Interface contacts:
Residue K143 in protein 1 contacts residue L9 in protein 2 (closest heavy-atom distance 3.2 Å).
Residue Y111 in protein 1 interacts with residue Y3 in protein 2 (closest heavy-atom distance 4.5 Å).
Residue I72 in protein 1 interacts with residue T8 in protein 2 (closest heavy-atom distance 3.4 Å).
Residue Q62 in protein 1 contacts residue Y1 in protein 2 (closest heavy-atom distance 3.5 Å).
Residue L153 in protein 1 is in contact with residue Y3 in protein 2 (closest heavy-atom distance 3.8 Å).
Residue Y43 in protein 1 is in contact with residue P2 in protein 2 (closest heavy-atom distance 3.6 Å).
Residue Y149 in protein 1 is in contact with residue Y3 in protein 2 (closest heavy-atom distance 4.6 Å).
Residue W144 in protein 1 is in contact with residue L9 in protein 2 (closest heavy-atom distance 4.0 Å).
Residue Y111 in protein 1 contacts residue G5 in protein 2 (closest heavy-atom distance 3.2 Å).
Residue R9 in protein 1 is in contact with residue G5 in protein 2 (closest heavy-atom distance 3.5 Å).
Residue Y168 in protein 1 interacts with residue Y1 in protein 2 (closest heavy-atom distance 2.8 Å).
Residue Y111 in protein 1 interacts with residue P6 in protein 2 (closest heavy-atom distance 3.7 Å).
Residue N69 in protein 1 is in contact with residue Y3 in protein 2 (closest heavy-atom distance 3.6 Å).
Residue I79 in protein 1 interacts with residue T8 in protein 2 (closest heavy-atom distance 3.7 Å).
Residue Y7 in protein 1 interacts with residue Y1 in protein 2 (closest heavy-atom distance 2.8 Å).
Residue W144 in protein 1 interacts with residue T8 in protein 2 (closest heavy-atom distance 3.0 Å).
Residue I65 in protein 1 contacts residue L4 in protein 2 (closest heavy-atom distance 3.8 Å).
Residue W144 in protein 1 is in contact with residue N7 in protein 2 (closest heavy-atom distance 3.4 Å).
Residue Y156 in protein 1 is in contact with residue Y3 in protein 2 (closest heavy-atom distance 3.5 Å).
Residue N76 in protein 1 interacts with residue L9 in protein 2 (closest heavy-atom distance 3.5 Å).
Residue L80 in protein 1 interacts with residue L9 in protein 2 (closest heavy-atom distance 3.8 Å).
Residue T140 in protein 1 contacts residue L9 in protein 2 (closest heavy-atom distance 3.0 Å).
Residue Y7 in protein 1 contacts residue P2 in protein 2 (closest heavy-atom distance 3.8 Å).
Residue N76 in protein 1 contacts residue T8 in protein 2 (closest heavy-atom distance 3.4 Å).
Residue Q64 in protein 1 interacts with residue L4 in protein 2 (closest heavy-atom distance 4.8 Å).
Residue E75 in protein 1 contacts residue T8 in protein 2 (closest heavy-atom distance 3.7 Å).
Residue Y97 in protein 1 contacts residue P2 in protein 2 (closest heavy-atom distance 3.6 Å).
Residue I65 in protein 1 contacts residue Y3 in protein 2 (closest heavy-atom distance 4.0 Å).
Residue Y156 in protein 1 interacts with residue Y1 in protein 2 (closest heavy-atom distance 2.6 Å).
Residue D24 in protein 1 contacts residue P2 in protein 2 (closest heavy-atom distance 5.0 Å).
Residue Y156 in protein 1 interacts with residue P2 in protein 2 (closest heavy-atom distance 3.8 Å).
Residue N69 in protein 1 contacts residue L4 in protein 2 (closest heavy-atom distance 3.4 Å).
Residue Y149 in protein 1 interacts with residue P6 in protein 2 (closest heavy-atom distance 3.8 Å).
Residue Y97 in protein 1 is in contact with residue Y3 in protein 2 (closest heavy-atom distance 3.6 Å).
Residue N69 in protein 1 is in contact with residue G5 in protein 2 (closest heavy-atom distance 3.5 Å).
Residue N76 in protein 1 interacts with residue N7 in protein 2 (closest heavy-atom distance 4.9 Å).
Residue W95 in protein 1 contacts residue L9 in protein 2 (closest heavy-atom distance 3.7 Å).
Residue R83 in protein 1 contacts residue L9 in protein 2 (closest heavy-atom distance 2.7 Å).
Residue L5 in protein 1 contacts residue Y1 in protein 2 (closest heavy-atom distance 4.3 Å).
Residue G61 in protein 1 is in contact with residue Y1 in protein 2 (closest heavy-atom distance 3.2 Å).
Residue P139 in protein 1 contacts residue L9 in protein 2 (closest heavy-atom distance 4.9 Å).
Residue G68 in protein 1 interacts with residue L4 in protein 2 (closest heavy-atom distance 4.0 Å).
Residue I72 in protein 1 interacts with residue L4 in protein 2 (closest heavy-atom distance 4.7 Å).
Residue Y149 in protein 1 is in contact with residue N7 in protein 2 (closest heavy-atom distance 3.2 Å).
Residue R9 in protein 1 is in contact with residue Y3 in protein 2 (closest heavy-atom distance 3.7 Å).
Residue F120 in protein 1 interacts with residue L9 in protein 2 (closest heavy-atom distance 4.0 Å).
Residue W164 in protein 1 is in contact with residue Y1 in protein 2 (closest heavy-atom distance 3.4 Å).
Residue N69 in protein 1 interacts with residue P2 in protein 2 (closest heavy-atom distance 4.4 Å).
Residue I65 in protein 1 interacts with residue Y1 in protein 2 (closest heavy-atom distance 3.3 Å).
Residue M113 in protein 1 interacts with residue L9 in protein 2 (closest heavy-atom distance 3.6 Å).
Residue Y58 in protein 1 interacts with residue Y1 in protein 2 (closest heavy-atom distance 3.8 Å).
Residue W144 in protein 1 interacts with residue P6 in protein 2 (closest heavy-atom distance 3.5 Å).
Residue Q62 in protein 1 is in contact with residue P2 in protein 2 (closest heavy-atom distance 3.5 Å).
Residue I65 in protein 1 contacts residue P2 in protein 2 (closest heavy-atom distance 3.9 Å).
Residue I72 in protein 1 is in contact with residue G5 in protein 2 (closest heavy-atom distance 4.1 Å).
Residue G152 in protein 1 is in contact with residue Y3 in protein 2 (closest heavy-atom distance 3.4 Å).
Residue I79 in protein 1 is in contact with residue L9 in protein 2 (closest heavy-atom distance 4.5 Å).
Residue I72 in protein 1 interacts with residue N7 in protein 2 (closest heavy-atom distance 3.8 Å).

Sequence of protein 1:
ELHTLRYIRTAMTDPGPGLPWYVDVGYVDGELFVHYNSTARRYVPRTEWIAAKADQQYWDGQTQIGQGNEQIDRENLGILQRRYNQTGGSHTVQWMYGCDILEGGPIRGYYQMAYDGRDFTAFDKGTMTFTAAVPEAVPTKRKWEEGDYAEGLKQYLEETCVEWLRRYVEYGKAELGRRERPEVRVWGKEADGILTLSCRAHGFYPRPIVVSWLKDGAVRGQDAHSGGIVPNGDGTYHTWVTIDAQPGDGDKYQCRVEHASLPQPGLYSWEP

Sequence of protein 2:
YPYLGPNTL

This data describes a binding interaction between two proteins.